Residue-level contacts at the interface:
Residue Q1180 in protein 1 contacts residue F691 in protein 2 (closest heavy-atom distance 2.8 Å).
Residue R1023 in protein 1 interacts with residue D263 in protein 2 (closest heavy-atom distance 3.1 Å).
Residue F910 in protein 1 interacts with residue V115 in protein 2 (closest heavy-atom distance 3.3 Å).
Residue R1097 in protein 1 is in contact with residue R672 in protein 2 (closest heavy-atom distance 3.2 Å).
Residue Q908 in protein 1 contacts residue E106 in protein 2 (closest heavy-atom distance 3.1 Å).
Residue Y1088 in protein 1 contacts residue E794 in protein 2 (closest heavy-atom distance 3.4 Å).
Residue R1097 in protein 1 is in contact with residue A467 in protein 2 (closest heavy-atom distance 3.0 Å).
Residue P913 in protein 1 is in contact with residue E120 in protein 2 (closest heavy-atom distance 3.4 Å).
Residue D1104 in protein 1 interacts with residue T684 in protein 2 (closest heavy-atom distance 3.0 Å).
Residue R1023 in protein 1 is in contact with residue F267 in protein 2 (closest heavy-atom distance 3.3 Å).
Residue P909 in protein 1 contacts residue F104 in protein 2 (closest heavy-atom distance 3.3 Å).
Residue W1045 in protein 1 contacts residue F267 in protein 2 (closest heavy-atom distance 3.4 Å).
Residue E1052 in protein 1 is in contact with residue R415 in protein 2 (closest heavy-atom distance 2.8 Å).
Residue Y1014 in protein 1 interacts with residue G85 in protein 2 (closest heavy-atom distance 3.4 Å).
Residue W1178 in protein 1 is in contact with residue I696 in protein 2 (closest heavy-atom distance 3.5 Å).
Residue I1048 in protein 1 contacts residue W422 in protein 2 (closest heavy-atom distance 3.4 Å).
Residue R1063 in protein 1 is in contact with residue Q408 in protein 2 (closest heavy-atom distance 3.2 Å).
Residue R1090 in protein 1 contacts residue F466 in protein 2 (closest heavy-atom distance 3.0 Å).
Residue R948 in protein 1 is in contact with residue N339 in protein 2 (closest heavy-atom distance 3.0 Å).
Residue R1018 in protein 1 contacts residue D86 in protein 2 (closest heavy-atom distance 3.3 Å).
Residue D1104 in protein 1 contacts residue L680 in protein 2 (closest heavy-atom distance 3.2 Å).
Residue W1109 in protein 1 is in contact with residue E687 in protein 2 (closest heavy-atom distance 2.9 Å).
Residue T1107 in protein 1 is in contact with residue R683 in protein 2 (closest heavy-atom distance 3.4 Å).
Residue Y1042 in protein 1 contacts residue M266 in protein 2 (closest heavy-atom distance 3.4 Å).
Residue Q1051 in protein 1 is in contact with residue H421 in protein 2 (closest heavy-atom distance 3.0 Å).
Residue T867 in protein 1 contacts residue V343 in protein 2 (closest heavy-atom distance 3.5 Å).
Residue R1063 in protein 1 is in contact with residue Y435 in protein 2 (closest heavy-atom distance 3.4 Å).
Residue F1130 in protein 1 contacts residue E709 in protein 2 (closest heavy-atom distance 3.3 Å).
Residue A869 in protein 1 contacts residue V343 in protein 2 (closest heavy-atom distance 3.5 Å).
Residue P1108 in protein 1 interacts with residue R683 in protein 2 (closest heavy-atom distance 3.5 Å).
Residue Q891 in protein 1 interacts with residue R127 in protein 2 (closest heavy-atom distance 3.1 Å).
Residue D935 in protein 1 interacts with residue D236 in protein 2 (closest heavy-atom distance 3.2 Å).
Residue P913 in protein 1 contacts residue R123 in protein 2 (closest heavy-atom distance 2.8 Å).
Residue P865 in protein 1 interacts with residue N339 in protein 2 (closest heavy-atom distance 3.0 Å).
Residue Y1042 in protein 1 interacts with residue D263 in protein 2 (closest heavy-atom distance 2.9 Å).
Residue D1104 in protein 1 is in contact with residue R683 in protein 2 (closest heavy-atom distance 3.3 Å).
Residue H944 in protein 1 is in contact with residue N342 in protein 2 (closest heavy-atom distance 2.7 Å).
Residue N1131 in protein 1 contacts residue F706 in protein 2 (closest heavy-atom distance 3.4 Å).
Residue W1119 in protein 1 interacts with residue L699 in protein 2 (closest heavy-atom distance 3.5 Å).
Residue W1119 in protein 1 interacts with residue P697 in protein 2 (closest heavy-atom distance 3.4 Å).
Residue Q1129 in protein 1 interacts with residue Y710 in protein 2 (closest heavy-atom distance 3.1 Å).
Residue E914 in protein 1 contacts residue H355 in protein 2 (closest heavy-atom distance 3.0 Å).
Residue R1041 in protein 1 contacts residue D263 in protein 2 (closest heavy-atom distance 3.4 Å).
Residue W1109 in protein 1 contacts residue F691 in protein 2 (closest heavy-atom distance 3.4 Å).
Residue D1065 in protein 1 interacts with residue R437 in protein 2 (closest heavy-atom distance 2.3 Å).
Residue V1135 in protein 1 contacts residue H708 in protein 2 (closest heavy-atom distance 3.4 Å).
Residue P915 in protein 1 interacts with residue R123 in protein 2 (closest heavy-atom distance 3.2 Å).
Residue E1093 in protein 1 contacts residue S472 in protein 2 (closest heavy-atom distance 3.3 Å).
Residue Y1014 in protein 1 contacts residue M84 in protein 2 (closest heavy-atom distance 3.0 Å).
Residue R1132 in protein 1 contacts residue E709 in protein 2 (closest heavy-atom distance 3.0 Å).
Residue R1063 in protein 1 interacts with residue E413 in protein 2 (closest heavy-atom distance 2.6 Å).
Residue W1119 in protein 1 contacts residue H698 in protein 2 (closest heavy-atom distance 2.9 Å).
Residue S864 in protein 1 interacts with residue N339 in protein 2 (closest heavy-atom distance 2.9 Å).
Residue N912 in protein 1 contacts residue R123 in protein 2 (closest heavy-atom distance 3.5 Å).
Residue F910 in protein 1 contacts residue R112 in protein 2 (closest heavy-atom distance 3.4 Å).
Residue V1106 in protein 1 is in contact with residue R683 in protein 2 (closest heavy-atom distance 3.4 Å).
Residue Q1129 in protein 1 contacts residue F706 in protein 2 (closest heavy-atom distance 3.2 Å).
Residue R1041 in protein 1 contacts residue E262 in protein 2 (closest heavy-atom distance 3.0 Å).
Residue G1105 in protein 1 interacts with residue R683 in protein 2 (closest heavy-atom distance 2.6 Å).
Residue R1132 in protein 1 is in contact with residue H708 in protein 2 (closest heavy-atom distance 3.2 Å).

These two protein chains interact to form a complex.

Sequence of protein 2:
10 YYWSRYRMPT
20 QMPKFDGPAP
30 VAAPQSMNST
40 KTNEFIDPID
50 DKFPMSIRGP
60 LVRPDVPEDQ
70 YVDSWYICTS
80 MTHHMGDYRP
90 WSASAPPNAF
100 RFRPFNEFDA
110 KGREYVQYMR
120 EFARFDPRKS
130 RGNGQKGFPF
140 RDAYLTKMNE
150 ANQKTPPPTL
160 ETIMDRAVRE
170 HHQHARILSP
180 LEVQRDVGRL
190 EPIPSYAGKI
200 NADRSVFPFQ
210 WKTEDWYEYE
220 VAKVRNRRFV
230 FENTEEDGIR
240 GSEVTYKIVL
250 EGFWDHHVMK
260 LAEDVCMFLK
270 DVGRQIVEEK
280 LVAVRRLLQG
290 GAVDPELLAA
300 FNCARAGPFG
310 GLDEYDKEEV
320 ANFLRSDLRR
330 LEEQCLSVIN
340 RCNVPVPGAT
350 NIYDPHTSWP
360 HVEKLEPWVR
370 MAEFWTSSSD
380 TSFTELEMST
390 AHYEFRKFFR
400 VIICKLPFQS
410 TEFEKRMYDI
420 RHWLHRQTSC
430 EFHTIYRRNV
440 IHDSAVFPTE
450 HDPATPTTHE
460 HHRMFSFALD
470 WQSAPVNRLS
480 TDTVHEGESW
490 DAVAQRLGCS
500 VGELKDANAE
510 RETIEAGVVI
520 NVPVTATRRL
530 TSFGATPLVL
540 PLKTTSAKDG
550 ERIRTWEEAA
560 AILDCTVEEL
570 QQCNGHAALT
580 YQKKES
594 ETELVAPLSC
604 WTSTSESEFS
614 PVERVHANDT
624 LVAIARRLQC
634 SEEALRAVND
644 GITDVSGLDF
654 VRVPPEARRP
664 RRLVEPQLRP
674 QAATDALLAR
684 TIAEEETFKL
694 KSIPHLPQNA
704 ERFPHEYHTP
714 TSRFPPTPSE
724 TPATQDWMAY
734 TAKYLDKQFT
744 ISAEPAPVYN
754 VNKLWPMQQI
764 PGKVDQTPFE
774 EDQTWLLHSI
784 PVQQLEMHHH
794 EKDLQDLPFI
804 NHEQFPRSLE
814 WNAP

Sequence of protein 1:
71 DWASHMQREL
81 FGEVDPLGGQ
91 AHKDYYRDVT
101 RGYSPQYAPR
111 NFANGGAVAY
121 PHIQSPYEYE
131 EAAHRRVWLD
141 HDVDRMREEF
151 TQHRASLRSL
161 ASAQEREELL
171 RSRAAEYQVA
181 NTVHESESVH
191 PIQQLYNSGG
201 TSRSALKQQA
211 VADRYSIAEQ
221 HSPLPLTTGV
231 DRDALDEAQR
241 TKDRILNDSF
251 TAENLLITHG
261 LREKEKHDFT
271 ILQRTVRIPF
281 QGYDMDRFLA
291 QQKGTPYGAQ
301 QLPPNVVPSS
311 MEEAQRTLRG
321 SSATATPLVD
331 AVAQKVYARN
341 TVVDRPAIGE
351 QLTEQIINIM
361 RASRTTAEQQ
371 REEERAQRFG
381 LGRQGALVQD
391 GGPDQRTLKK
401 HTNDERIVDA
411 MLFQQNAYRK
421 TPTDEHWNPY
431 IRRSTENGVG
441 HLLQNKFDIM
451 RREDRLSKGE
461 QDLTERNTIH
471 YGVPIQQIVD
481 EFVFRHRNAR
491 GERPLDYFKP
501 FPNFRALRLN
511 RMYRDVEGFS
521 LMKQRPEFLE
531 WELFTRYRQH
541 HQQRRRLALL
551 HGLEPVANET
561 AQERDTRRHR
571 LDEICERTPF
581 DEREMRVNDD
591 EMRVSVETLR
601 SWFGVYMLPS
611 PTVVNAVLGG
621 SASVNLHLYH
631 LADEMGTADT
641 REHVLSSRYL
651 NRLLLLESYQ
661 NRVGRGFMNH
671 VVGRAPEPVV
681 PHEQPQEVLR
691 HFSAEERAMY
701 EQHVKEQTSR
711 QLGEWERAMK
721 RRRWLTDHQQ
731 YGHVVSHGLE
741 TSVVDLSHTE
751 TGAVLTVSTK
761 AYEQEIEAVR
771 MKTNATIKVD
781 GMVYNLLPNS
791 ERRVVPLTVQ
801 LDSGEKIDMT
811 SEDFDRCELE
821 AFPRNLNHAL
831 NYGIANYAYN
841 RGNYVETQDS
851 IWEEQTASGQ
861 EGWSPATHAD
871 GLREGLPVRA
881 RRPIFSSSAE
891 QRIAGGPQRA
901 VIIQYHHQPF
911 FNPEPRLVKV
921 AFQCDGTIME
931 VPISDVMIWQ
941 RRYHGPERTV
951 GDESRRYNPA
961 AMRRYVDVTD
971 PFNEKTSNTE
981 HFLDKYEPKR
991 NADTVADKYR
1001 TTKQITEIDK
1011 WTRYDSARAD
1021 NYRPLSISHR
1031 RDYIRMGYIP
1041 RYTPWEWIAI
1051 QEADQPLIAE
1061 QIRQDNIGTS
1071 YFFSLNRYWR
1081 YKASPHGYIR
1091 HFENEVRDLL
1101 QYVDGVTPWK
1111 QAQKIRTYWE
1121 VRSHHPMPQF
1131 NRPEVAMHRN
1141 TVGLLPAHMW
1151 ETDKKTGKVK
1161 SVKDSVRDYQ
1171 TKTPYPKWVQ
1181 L